Sequence of protein 2:
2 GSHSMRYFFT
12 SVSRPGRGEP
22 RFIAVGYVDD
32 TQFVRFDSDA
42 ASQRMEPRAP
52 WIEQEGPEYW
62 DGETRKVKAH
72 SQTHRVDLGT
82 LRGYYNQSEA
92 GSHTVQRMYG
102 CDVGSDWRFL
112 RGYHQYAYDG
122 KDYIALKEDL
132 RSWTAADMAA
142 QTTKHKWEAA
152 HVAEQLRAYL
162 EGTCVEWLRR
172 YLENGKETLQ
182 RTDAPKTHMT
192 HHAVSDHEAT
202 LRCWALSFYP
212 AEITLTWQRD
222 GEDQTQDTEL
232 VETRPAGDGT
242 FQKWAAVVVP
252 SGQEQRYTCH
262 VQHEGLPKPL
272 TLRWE

The following describes two proteins that form a bound complex.

Interface contacts:
Residue D78 in protein 2 interacts with residue L9 in protein 1 (closest heavy-atom distance 3.1 Å).
Residue R98 in protein 2 interacts with residue A6 in protein 1 (closest heavy-atom distance 3.7 Å).
Residue Y160 in protein 2 interacts with residue M2 in protein 1 (closest heavy-atom distance 3.4 Å).
Residue T164 in protein 2 contacts residue R1 in protein 1 (closest heavy-atom distance 3.5 Å).
Residue T74 in protein 2 is in contact with residue P7 in protein 1 (closest heavy-atom distance 3.8 Å).
Residue W148 in protein 2 interacts with residue P7 in protein 1 (closest heavy-atom distance 3.6 Å).
Residue Y160 in protein 2 contacts residue R1 in protein 1 (closest heavy-atom distance 2.9 Å).
Residue D78 in protein 2 interacts with residue Y8 in protein 1 (closest heavy-atom distance 3.6 Å).
Residue R98 in protein 2 interacts with residue P7 in protein 1 (closest heavy-atom distance 3.6 Å).
Residue R98 in protein 2 is in contact with residue N5 in protein 1 (closest heavy-atom distance 3.0 Å).
Residue K67 in protein 2 contacts residue P4 in protein 1 (closest heavy-atom distance 4.0 Å).
Residue T74 in protein 2 is in contact with residue Y8 in protein 1 (closest heavy-atom distance 3.6 Å).
Residue M46 in protein 2 is in contact with residue M2 in protein 1 (closest heavy-atom distance 3.5 Å).
Residue Y124 in protein 2 contacts residue L9 in protein 1 (closest heavy-atom distance 3.9 Å).
Residue Y117 in protein 2 contacts residue P7 in protein 1 (closest heavy-atom distance 4.1 Å).
Residue Y85 in protein 2 is in contact with residue L9 in protein 1 (closest heavy-atom distance 2.6 Å).
Residue W148 in protein 2 interacts with residue Y8 in protein 1 (closest heavy-atom distance 2.8 Å).
Residue H71 in protein 2 is in contact with residue P4 in protein 1 (closest heavy-atom distance 3.3 Å).
Residue K67 in protein 2 is in contact with residue R1 in protein 1 (closest heavy-atom distance 4.1 Å).
Residue H75 in protein 2 contacts residue A6 in protein 1 (closest heavy-atom distance 4.2 Å).
Residue T81 in protein 2 interacts with residue L9 in protein 1 (closest heavy-atom distance 3.4 Å).
Residue H71 in protein 2 contacts residue F3 in protein 1 (closest heavy-atom distance 3.1 Å).
Residue T65 in protein 2 contacts residue M2 in protein 1 (closest heavy-atom distance 4.8 Å).
Residue Y117 in protein 2 contacts residue L9 in protein 1 (closest heavy-atom distance 4.0 Å).
Residue H71 in protein 2 is in contact with residue A6 in protein 1 (closest heavy-atom distance 3.7 Å).
Residue W168 in protein 2 is in contact with residue R1 in protein 1 (closest heavy-atom distance 3.5 Å).
Residue T74 in protein 2 contacts residue A6 in protein 1 (closest heavy-atom distance 3.0 Å).
Residue Y8 in protein 2 contacts residue R1 in protein 1 (closest heavy-atom distance 3.1 Å).
Residue E64 in protein 2 is in contact with residue R1 in protein 1 (closest heavy-atom distance 3.5 Å).
Residue Y100 in protein 2 interacts with residue F3 in protein 1 (closest heavy-atom distance 3.1 Å).
Residue W148 in protein 2 interacts with residue L9 in protein 1 (closest heavy-atom distance 3.3 Å).
Residue T143 in protein 2 contacts residue L9 in protein 1 (closest heavy-atom distance 4.3 Å).
Residue Y160 in protein 2 is in contact with residue F3 in protein 1 (closest heavy-atom distance 3.3 Å).
Residue Y8 in protein 2 contacts residue M2 in protein 1 (closest heavy-atom distance 3.8 Å).
Residue V68 in protein 2 is in contact with residue M2 in protein 1 (closest heavy-atom distance 3.8 Å).
Residue A70 in protein 2 contacts residue A6 in protein 1 (closest heavy-atom distance 4.4 Å).
Residue R98 in protein 2 contacts residue F3 in protein 1 (closest heavy-atom distance 3.4 Å).
Residue Q73 in protein 2 is in contact with residue Y8 in protein 1 (closest heavy-atom distance 4.9 Å).
Residue E64 in protein 2 interacts with residue M2 in protein 1 (closest heavy-atom distance 2.9 Å).
Residue K147 in protein 2 interacts with residue Y8 in protein 1 (closest heavy-atom distance 4.5 Å).
Residue Y172 in protein 2 is in contact with residue R1 in protein 1 (closest heavy-atom distance 2.8 Å).
Residue T144 in protein 2 contacts residue Y8 in protein 1 (closest heavy-atom distance 4.6 Å).
Residue K147 in protein 2 interacts with residue L9 in protein 1 (closest heavy-atom distance 2.8 Å).
Residue Y100 in protein 2 is in contact with residue M2 in protein 1 (closest heavy-atom distance 3.7 Å).
Residue M6 in protein 2 interacts with residue R1 in protein 1 (closest heavy-atom distance 4.0 Å).
Residue H71 in protein 2 contacts residue N5 in protein 1 (closest heavy-atom distance 3.5 Å).
Residue D78 in protein 2 contacts residue P7 in protein 1 (closest heavy-atom distance 3.8 Å).
Residue L82 in protein 2 contacts residue L9 in protein 1 (closest heavy-atom distance 3.8 Å).
Residue Y117 in protein 2 contacts residue A6 in protein 1 (closest heavy-atom distance 4.9 Å).
Residue K67 in protein 2 contacts residue M2 in protein 1 (closest heavy-atom distance 3.6 Å).
Residue T144 in protein 2 interacts with residue L9 in protein 1 (closest heavy-atom distance 3.0 Å).
Residue F10 in protein 2 interacts with residue M2 in protein 1 (closest heavy-atom distance 4.3 Å).
Residue Q156 in protein 2 interacts with residue F3 in protein 1 (closest heavy-atom distance 3.7 Å).
Residue Y60 in protein 2 contacts residue R1 in protein 1 (closest heavy-atom distance 4.3 Å).
Residue L157 in protein 2 is in contact with residue F3 in protein 1 (closest heavy-atom distance 3.6 Å).
Residue H71 in protein 2 is in contact with residue M2 in protein 1 (closest heavy-atom distance 4.4 Å).
Residue Y160 in protein 2 is in contact with residue P4 in protein 1 (closest heavy-atom distance 4.7 Å).
Residue V77 in protein 2 interacts with residue Y8 in protein 1 (closest heavy-atom distance 3.7 Å).
Residue V153 in protein 2 is in contact with residue P7 in protein 1 (closest heavy-atom distance 4.1 Å).

Sequence of protein 1:
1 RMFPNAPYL